Residue-level contacts at the interface:
Residue S88 in chain B is in contact with residue V5 in chain A (closest heavy-atom distance 3.7 Å).
Residue S88 in chain B contacts residue G6 in chain A (closest heavy-atom distance 4.3 Å).
Residue S88 in chain B contacts residue A4 in chain A (closest heavy-atom distance 4.1 Å).
Residue W89 in chain B contacts residue A4 in chain A (closest heavy-atom distance 4.2 Å).
Residue W89 in chain B is in contact with residue G6 in chain A (closest heavy-atom distance 4.2 Å).

Sequence of chain B:
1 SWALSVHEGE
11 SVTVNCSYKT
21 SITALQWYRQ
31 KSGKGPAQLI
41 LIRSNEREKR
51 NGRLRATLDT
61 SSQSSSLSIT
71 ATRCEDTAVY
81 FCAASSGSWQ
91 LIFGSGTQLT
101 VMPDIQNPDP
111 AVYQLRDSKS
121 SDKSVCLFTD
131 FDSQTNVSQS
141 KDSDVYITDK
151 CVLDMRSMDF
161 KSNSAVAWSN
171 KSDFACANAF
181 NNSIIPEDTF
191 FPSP

This data describes a binding interaction between two proteins.

Sequence of chain A:
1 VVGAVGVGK